The following describes two proteins that form a bound complex.

Residue-level contacts at the interface:
Residue K373 in protein 2 contacts residue W26 in protein 1 (closest heavy-atom distance 3.5 Å).
Residue M391 in protein 2 is in contact with residue F45 in protein 1 (closest heavy-atom distance 4.2 Å).
Residue V380 in protein 2 is in contact with residue I37 in protein 1 (closest heavy-atom distance 3.6 Å).
Residue L384 in protein 2 contacts residue L41 in protein 1 (closest heavy-atom distance 3.9 Å).
Residue K373 in protein 2 is in contact with residue V30 in protein 1 (closest heavy-atom distance 4.1 Å).
Residue V387 in protein 2 is in contact with residue F45 in protein 1 (closest heavy-atom distance 3.6 Å).
Residue L376 in protein 2 interacts with residue V30 in protein 1 (closest heavy-atom distance 4.4 Å).
Residue V387 in protein 2 contacts residue L41 in protein 1 (closest heavy-atom distance 4.0 Å).
Residue L384 in protein 2 interacts with residue I37 in protein 1 (closest heavy-atom distance 4.0 Å).
Residue F383 in protein 2 contacts residue L41 in protein 1 (closest heavy-atom distance 3.5 Å).

Sequence of protein 1:
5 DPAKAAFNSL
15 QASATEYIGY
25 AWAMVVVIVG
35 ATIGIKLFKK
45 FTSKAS

Sequence of protein 2:
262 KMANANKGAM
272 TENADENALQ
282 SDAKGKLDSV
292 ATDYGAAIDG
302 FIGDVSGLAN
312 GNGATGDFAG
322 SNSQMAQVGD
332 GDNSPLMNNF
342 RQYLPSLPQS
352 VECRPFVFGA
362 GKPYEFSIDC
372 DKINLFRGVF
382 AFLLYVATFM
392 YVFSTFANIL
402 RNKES